Interface contacts:
Residue K25 in protein 1 interacts with residue E48 in protein 2 (closest heavy-atom distance 3.1 Å).
Residue K25 in protein 1 interacts with residue T46 in protein 2 (closest heavy-atom distance 4.7 Å).
Residue K18 in protein 1 interacts with residue D47 in protein 2 (closest heavy-atom distance 4.8 Å).
Residue K18 in protein 1 is in contact with residue E48 in protein 2 (closest heavy-atom distance 3.4 Å).
Residue T17 in protein 1 interacts with residue E48 in protein 2 (closest heavy-atom distance 3.6 Å).
Residue K25 in protein 1 interacts with residue D47 in protein 2 (closest heavy-atom distance 3.5 Å).
Residue H16 in protein 1 is in contact with residue E48 in protein 2 (closest heavy-atom distance 3.3 Å).
Residue K18 in protein 1 is in contact with residue R10 in protein 2 (closest heavy-atom distance 4.3 Å).

The following describes two proteins that form a bound complex.

Sequence of protein 1:
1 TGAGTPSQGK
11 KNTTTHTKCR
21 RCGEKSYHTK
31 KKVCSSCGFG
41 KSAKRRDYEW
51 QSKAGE

Sequence of protein 2:
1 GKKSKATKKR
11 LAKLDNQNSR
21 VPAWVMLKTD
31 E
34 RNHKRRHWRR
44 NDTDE